These two protein chains interact to form a complex.

Residue-level contacts at the interface:
Residue K146 in the second protein interacts with residue L9 in the first protein (closest heavy-atom distance 4.1 Å).
Residue L156 in the second protein contacts residue P4 in the first protein (closest heavy-atom distance 4.3 Å).
Residue Q70 in the second protein is in contact with residue G5 in the first protein (closest heavy-atom distance 3.7 Å).
Residue Q155 in the second protein is in contact with residue T6 in the first protein (closest heavy-atom distance 4.7 Å).
Residue V76 in the second protein interacts with residue A8 in the first protein (closest heavy-atom distance 3.7 Å).
Residue Q70 in the second protein is in contact with residue R3 in the first protein (closest heavy-atom distance 2.8 Å).
Residue K146 in the second protein interacts with residue V7 in the first protein (closest heavy-atom distance 4.2 Å).
Residue F22 in the second protein interacts with residue Y2 in the first protein (closest heavy-atom distance 4.1 Å).
Residue S99 in the second protein interacts with residue R3 in the first protein (closest heavy-atom distance 3.5 Å).
Residue M5 in the second protein interacts with residue R1 in the first protein (closest heavy-atom distance 3.9 Å).
Residue W167 in the second protein interacts with residue R1 in the first protein (closest heavy-atom distance 3.4 Å).
Residue T163 in the second protein interacts with residue R1 in the first protein (closest heavy-atom distance 4.5 Å).
Residue L81 in the second protein is in contact with residue L9 in the first protein (closest heavy-atom distance 3.5 Å).
Residue L156 in the second protein interacts with residue R3 in the first protein (closest heavy-atom distance 3.4 Å).
Residue Y159 in the second protein is in contact with residue Y2 in the first protein (closest heavy-atom distance 3.4 Å).
Residue S116 in the second protein is in contact with residue L9 in the first protein (closest heavy-atom distance 4.1 Å).
Residue S77 in the second protein interacts with residue A8 in the first protein (closest heavy-atom distance 3.5 Å).
Residue T143 in the second protein interacts with residue L9 in the first protein (closest heavy-atom distance 2.7 Å).
Residue D114 in the second protein is in contact with residue R3 in the first protein (closest heavy-atom distance 2.8 Å).
Residue Y67 in the second protein interacts with residue Y2 in the first protein (closest heavy-atom distance 3.7 Å).
Residue Q70 in the second protein interacts with residue Y2 in the first protein (closest heavy-atom distance 3.8 Å).
Residue K66 in the second protein contacts residue G5 in the first protein (closest heavy-atom distance 4.3 Å).
Residue Q155 in the second protein is in contact with residue G5 in the first protein (closest heavy-atom distance 4.1 Å).
Residue E63 in the second protein contacts residue Y2 in the first protein (closest heavy-atom distance 2.6 Å).
Residue Q70 in the second protein contacts residue T6 in the first protein (closest heavy-atom distance 2.9 Å).
Residue S24 in the second protein contacts residue Y2 in the first protein (closest heavy-atom distance 3.7 Å).
Residue Q70 in the second protein is in contact with residue P4 in the first protein (closest heavy-atom distance 3.4 Å).
Residue Y123 in the second protein contacts residue L9 in the first protein (closest heavy-atom distance 4.7 Å).
Residue Y7 in the second protein contacts residue R1 in the first protein (closest heavy-atom distance 3.3 Å).
Residue K66 in the second protein is in contact with residue P4 in the first protein (closest heavy-atom distance 4.1 Å).
Residue Y159 in the second protein interacts with residue P4 in the first protein (closest heavy-atom distance 3.7 Å).
Residue S99 in the second protein is in contact with residue Y2 in the first protein (closest heavy-atom distance 4.6 Å).
Residue R97 in the second protein is in contact with residue Y2 in the first protein (closest heavy-atom distance 3.2 Å).
Residue S77 in the second protein is in contact with residue L9 in the first protein (closest heavy-atom distance 2.8 Å).
Residue K66 in the second protein is in contact with residue R3 in the first protein (closest heavy-atom distance 3.2 Å).
Residue E63 in the second protein interacts with residue R1 in the first protein (closest heavy-atom distance 3.2 Å).
Residue R97 in the second protein interacts with residue R3 in the first protein (closest heavy-atom distance 3.5 Å).
Residue K66 in the second protein contacts residue Y2 in the first protein (closest heavy-atom distance 2.8 Å).
Residue I124 in the second protein interacts with residue L9 in the first protein (closest heavy-atom distance 3.9 Å).
Residue A150 in the second protein interacts with residue V7 in the first protein (closest heavy-atom distance 3.6 Å).
Residue R62 in the second protein interacts with residue R1 in the first protein (closest heavy-atom distance 4.1 Å).
Residue K146 in the second protein interacts with residue A8 in the first protein (closest heavy-atom distance 4.0 Å).
Residue Y171 in the second protein contacts residue R1 in the first protein (closest heavy-atom distance 3.9 Å).
Residue A73 in the second protein contacts residue T6 in the first protein (closest heavy-atom distance 3.7 Å).
Residue N80 in the second protein is in contact with residue A8 in the first protein (closest heavy-atom distance 4.2 Å).
Residue Y84 in the second protein contacts residue L9 in the first protein (closest heavy-atom distance 3.8 Å).
Residue Y7 in the second protein is in contact with residue Y2 in the first protein (closest heavy-atom distance 3.4 Å).
Residue Q155 in the second protein contacts residue P4 in the first protein (closest heavy-atom distance 4.5 Å).
Residue D9 in the second protein interacts with residue Y2 in the first protein (closest heavy-atom distance 2.2 Å).
Residue A152 in the second protein interacts with residue T6 in the first protein (closest heavy-atom distance 3.4 Å).
Residue L147 in the second protein interacts with residue T6 in the first protein (closest heavy-atom distance 4.2 Å).
Residue A73 in the second protein is in contact with residue V7 in the first protein (closest heavy-atom distance 4.3 Å).
Residue L147 in the second protein is in contact with residue V7 in the first protein (closest heavy-atom distance 3.8 Å).
Residue A73 in the second protein contacts residue L9 in the first protein (closest heavy-atom distance 4.8 Å).
Residue Y159 in the second protein contacts residue R3 in the first protein (closest heavy-atom distance 3.3 Å).
Residue Y159 in the second protein is in contact with residue R1 in the first protein (closest heavy-atom distance 2.2 Å).
Residue K66 in the second protein contacts residue R1 in the first protein (closest heavy-atom distance 3.7 Å).
Residue A73 in the second protein contacts residue A8 in the first protein (closest heavy-atom distance 3.7 Å).
Residue N80 in the second protein contacts residue L9 in the first protein (closest heavy-atom distance 3.9 Å).
Residue Y59 in the second protein interacts with residue R1 in the first protein (closest heavy-atom distance 3.6 Å).

Sequence of the second protein:
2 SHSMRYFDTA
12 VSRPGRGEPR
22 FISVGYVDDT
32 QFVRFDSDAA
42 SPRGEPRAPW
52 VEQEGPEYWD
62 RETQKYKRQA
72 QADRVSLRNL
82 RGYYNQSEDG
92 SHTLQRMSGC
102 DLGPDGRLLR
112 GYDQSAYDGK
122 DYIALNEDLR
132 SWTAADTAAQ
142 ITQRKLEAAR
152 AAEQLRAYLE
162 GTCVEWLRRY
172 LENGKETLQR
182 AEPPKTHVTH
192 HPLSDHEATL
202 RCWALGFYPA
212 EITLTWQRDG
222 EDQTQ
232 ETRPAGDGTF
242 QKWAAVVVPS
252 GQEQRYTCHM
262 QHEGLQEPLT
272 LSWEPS

Sequence of the first protein:
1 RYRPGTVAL